Interface contacts:
Residue D693 in the second protein interacts with residue N450 in the first protein (closest heavy-atom distance 2.9 Å).
Residue I782 in the second protein contacts residue W304 in the first protein (closest heavy-atom distance 3.2 Å).
Residue G766 in the second protein interacts with residue N367 in the first protein (closest heavy-atom distance 3.1 Å).
Residue F103 in the second protein contacts residue E496 in the first protein (closest heavy-atom distance 3.1 Å).
Residue Y812 in the second protein interacts with residue R533 in the first protein (closest heavy-atom distance 3.3 Å).
Residue E781 in the second protein interacts with residue K300 in the first protein (closest heavy-atom distance 3.2 Å).
Residue N679 in the second protein is in contact with residue G422 in the first protein (closest heavy-atom distance 3.4 Å).
Residue A686 in the second protein contacts residue K467 in the first protein (closest heavy-atom distance 3.4 Å).
Residue Y771 in the second protein is in contact with residue R368 in the first protein (closest heavy-atom distance 3.4 Å).
Residue S770 in the second protein is in contact with residue D364 in the first protein (closest heavy-atom distance 2.6 Å).
Residue R118 in the second protein is in contact with residue N465 in the first protein (closest heavy-atom distance 2.9 Å).
Residue H669 in the second protein contacts residue Q423 in the first protein (closest heavy-atom distance 3.0 Å).
Residue Q767 in the second protein is in contact with residue N367 in the first protein (closest heavy-atom distance 3.2 Å).
Residue R787 in the second protein contacts residue L206 in the first protein (closest heavy-atom distance 3.1 Å).
Residue K84 in the second protein interacts with residue E508 in the first protein (closest heavy-atom distance 3.3 Å).
Residue E665 in the second protein contacts residue G429 in the first protein (closest heavy-atom distance 3.1 Å).
Residue H687 in the second protein interacts with residue K467 in the first protein (closest heavy-atom distance 3.4 Å).
Residue P680 in the second protein is in contact with residue R470 in the first protein (closest heavy-atom distance 3.0 Å).
Residue E665 in the second protein interacts with residue I426 in the first protein (closest heavy-atom distance 3.0 Å).
Residue R104 in the second protein contacts residue E454 in the first protein (closest heavy-atom distance 3.4 Å).
Residue Y698 in the second protein is in contact with residue H453 in the first protein (closest heavy-atom distance 3.2 Å).
Residue Y88 in the second protein is in contact with residue K494 in the first protein (closest heavy-atom distance 3.3 Å).
Residue Y684 in the second protein interacts with residue R470 in the first protein (closest heavy-atom distance 3.1 Å).
Residue L677 in the second protein interacts with residue Q420 in the first protein (closest heavy-atom distance 3.2 Å).
Residue A686 in the second protein contacts residue R470 in the first protein (closest heavy-atom distance 3.3 Å).
Residue K97 in the second protein interacts with residue R568 in the first protein (closest heavy-atom distance 3.1 Å).
Residue G777 in the second protein interacts with residue E329 in the first protein (closest heavy-atom distance 3.0 Å).
Residue R758 in the second protein contacts residue E378 in the first protein (closest heavy-atom distance 3.2 Å).
Residue G777 in the second protein is in contact with residue R332 in the first protein (closest heavy-atom distance 2.3 Å).
Residue K805 in the second protein is in contact with residue R589 in the first protein (closest heavy-atom distance 3.2 Å).
Residue Y763 in the second protein is in contact with residue Q387 in the first protein (closest heavy-atom distance 3.4 Å).
Residue W681 in the second protein is in contact with residue R470 in the first protein (closest heavy-atom distance 3.2 Å).
Residue P692 in the second protein interacts with residue N450 in the first protein (closest heavy-atom distance 3.2 Å).
Residue A65 in the second protein interacts with residue W491 in the first protein (closest heavy-atom distance 3.1 Å).
Residue R786 in the second protein is in contact with residue R203 in the first protein (closest heavy-atom distance 3.4 Å).
Residue D107 in the second protein interacts with residue E496 in the first protein (closest heavy-atom distance 3.1 Å).
Residue P792 in the second protein is in contact with residue Q535 in the first protein (closest heavy-atom distance 3.4 Å).
Residue M779 in the second protein contacts residue D333 in the first protein (closest heavy-atom distance 3.1 Å).
Residue N85 in the second protein interacts with residue P515 in the first protein (closest heavy-atom distance 3.4 Å).
Residue D772 in the second protein interacts with residue L328 in the first protein (closest heavy-atom distance 3.4 Å).
Residue K791 in the second protein contacts residue Q535 in the first protein (closest heavy-atom distance 3.2 Å).
Residue R662 in the second protein is in contact with residue W427 in the first protein (closest heavy-atom distance 3.0 Å).
Residue D107 in the second protein contacts residue E495 in the first protein (closest heavy-atom distance 3.3 Å).
Residue P792 in the second protein interacts with residue Q63 in the first protein (closest heavy-atom distance 3.2 Å).
Residue P690 in the second protein is in contact with residue V449 in the first protein (closest heavy-atom distance 3.2 Å).
Residue H768 in the second protein is in contact with residue Q387 in the first protein (closest heavy-atom distance 3.0 Å).
Residue S809 in the second protein contacts residue K588 in the first protein (closest heavy-atom distance 3.4 Å).
Residue S770 in the second protein contacts residue R368 in the first protein (closest heavy-atom distance 2.9 Å).
Residue M773 in the second protein is in contact with residue R335 in the first protein (closest heavy-atom distance 3.3 Å).
Residue R104 in the second protein contacts residue W493 in the first protein (closest heavy-atom distance 3.3 Å).
Residue R118 in the second protein interacts with residue K467 in the first protein (closest heavy-atom distance 3.3 Å).
Residue W681 in the second protein contacts residue F444 in the first protein (closest heavy-atom distance 3.3 Å).
Residue D693 in the second protein contacts residue K467 in the first protein (closest heavy-atom distance 3.3 Å).
Residue N96 in the second protein interacts with residue R568 in the first protein (closest heavy-atom distance 3.1 Å).
Residue W681 in the second protein is in contact with residue F471 in the first protein (closest heavy-atom distance 3.3 Å).
Residue L677 in the second protein is in contact with residue G422 in the first protein (closest heavy-atom distance 3.0 Å).
Residue K759 in the second protein is in contact with residue L386 in the first protein (closest heavy-atom distance 2.6 Å).
Residue H687 in the second protein contacts residue N450 in the first protein (closest heavy-atom distance 3.0 Å).
Residue R694 in the second protein interacts with residue L459 in the first protein (closest heavy-atom distance 3.3 Å).
Residue E781 in the second protein is in contact with residue K345 in the first protein (closest heavy-atom distance 3.3 Å).

These two protein chains interact to form a complex.

Sequence of the first protein:
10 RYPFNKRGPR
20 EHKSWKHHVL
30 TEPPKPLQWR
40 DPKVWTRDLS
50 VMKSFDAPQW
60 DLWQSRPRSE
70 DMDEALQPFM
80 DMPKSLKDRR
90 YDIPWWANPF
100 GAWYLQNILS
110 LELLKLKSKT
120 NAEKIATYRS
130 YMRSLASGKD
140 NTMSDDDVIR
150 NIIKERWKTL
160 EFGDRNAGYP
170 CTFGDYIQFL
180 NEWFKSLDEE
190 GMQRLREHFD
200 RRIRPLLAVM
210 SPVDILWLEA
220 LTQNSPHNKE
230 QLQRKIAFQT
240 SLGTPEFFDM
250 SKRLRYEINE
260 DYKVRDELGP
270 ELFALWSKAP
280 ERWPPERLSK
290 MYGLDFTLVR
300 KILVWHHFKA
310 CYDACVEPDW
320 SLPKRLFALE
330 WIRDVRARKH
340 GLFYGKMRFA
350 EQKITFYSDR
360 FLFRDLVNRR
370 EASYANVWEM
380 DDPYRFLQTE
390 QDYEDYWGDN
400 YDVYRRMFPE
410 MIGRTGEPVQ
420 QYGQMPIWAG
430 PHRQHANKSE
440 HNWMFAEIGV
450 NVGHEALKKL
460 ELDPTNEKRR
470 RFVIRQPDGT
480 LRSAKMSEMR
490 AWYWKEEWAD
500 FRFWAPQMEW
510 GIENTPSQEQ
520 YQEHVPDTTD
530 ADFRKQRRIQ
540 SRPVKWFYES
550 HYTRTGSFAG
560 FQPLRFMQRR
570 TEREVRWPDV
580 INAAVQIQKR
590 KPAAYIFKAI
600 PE

Sequence of the second protein:
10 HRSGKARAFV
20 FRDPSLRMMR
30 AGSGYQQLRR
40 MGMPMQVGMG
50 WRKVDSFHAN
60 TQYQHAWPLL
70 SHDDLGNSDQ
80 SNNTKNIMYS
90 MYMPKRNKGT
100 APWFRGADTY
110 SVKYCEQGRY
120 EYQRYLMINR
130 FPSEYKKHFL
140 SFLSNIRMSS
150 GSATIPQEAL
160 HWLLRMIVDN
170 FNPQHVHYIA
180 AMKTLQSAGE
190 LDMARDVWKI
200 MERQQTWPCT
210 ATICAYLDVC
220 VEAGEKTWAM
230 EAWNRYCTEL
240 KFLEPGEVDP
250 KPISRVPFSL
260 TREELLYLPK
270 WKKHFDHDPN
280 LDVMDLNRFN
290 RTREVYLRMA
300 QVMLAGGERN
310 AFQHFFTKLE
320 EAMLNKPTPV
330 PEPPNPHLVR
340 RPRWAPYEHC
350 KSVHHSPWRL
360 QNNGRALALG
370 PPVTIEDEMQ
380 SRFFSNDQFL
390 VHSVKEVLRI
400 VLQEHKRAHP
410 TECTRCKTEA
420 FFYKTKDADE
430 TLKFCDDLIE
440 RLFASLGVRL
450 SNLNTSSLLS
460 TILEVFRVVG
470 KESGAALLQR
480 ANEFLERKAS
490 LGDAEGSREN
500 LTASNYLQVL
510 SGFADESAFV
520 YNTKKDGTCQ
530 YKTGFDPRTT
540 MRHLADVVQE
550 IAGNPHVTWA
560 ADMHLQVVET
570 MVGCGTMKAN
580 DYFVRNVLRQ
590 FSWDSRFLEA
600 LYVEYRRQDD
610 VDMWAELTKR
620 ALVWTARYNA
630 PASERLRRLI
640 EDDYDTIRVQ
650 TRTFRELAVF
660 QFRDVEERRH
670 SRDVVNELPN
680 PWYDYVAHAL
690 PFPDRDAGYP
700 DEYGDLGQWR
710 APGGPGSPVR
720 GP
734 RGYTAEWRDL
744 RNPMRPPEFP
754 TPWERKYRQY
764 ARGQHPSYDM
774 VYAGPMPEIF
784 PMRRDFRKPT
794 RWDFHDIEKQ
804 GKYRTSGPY